Sequence of chain B:
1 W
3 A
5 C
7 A

Sequence of chain A:
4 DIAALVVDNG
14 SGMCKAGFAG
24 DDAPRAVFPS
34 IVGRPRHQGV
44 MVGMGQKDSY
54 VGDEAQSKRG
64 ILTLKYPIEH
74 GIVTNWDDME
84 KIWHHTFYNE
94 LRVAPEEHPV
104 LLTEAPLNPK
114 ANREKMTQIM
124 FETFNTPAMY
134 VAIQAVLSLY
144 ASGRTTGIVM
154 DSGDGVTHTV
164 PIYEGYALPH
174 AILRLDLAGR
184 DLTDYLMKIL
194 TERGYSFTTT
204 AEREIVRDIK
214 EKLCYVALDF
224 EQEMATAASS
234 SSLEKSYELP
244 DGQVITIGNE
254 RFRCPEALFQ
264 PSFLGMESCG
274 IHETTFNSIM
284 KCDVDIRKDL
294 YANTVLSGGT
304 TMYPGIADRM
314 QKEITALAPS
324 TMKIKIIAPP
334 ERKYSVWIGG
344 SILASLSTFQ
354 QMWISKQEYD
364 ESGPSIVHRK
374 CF

Interface contacts:
Residue G197 in chain A interacts with residue A3 in chain B (closest heavy-atom distance 3.7 Å).
Residue S199 in chain A interacts with residue W1 in chain B (closest heavy-atom distance 3.4 Å).
Residue Q246 in chain A is in contact with residue A3 in chain B (closest heavy-atom distance 4.1 Å).
Residue Y198 in chain A contacts residue W1 in chain B (closest heavy-atom distance 4.5 Å).
Residue F200 in chain A is in contact with residue A3 in chain B (closest heavy-atom distance 4.6 Å).
Residue G197 in chain A contacts residue W1 in chain B (closest heavy-atom distance 3.4 Å).
Residue L242 in chain A contacts residue A3 in chain B (closest heavy-atom distance 4.1 Å).
Residue Y198 in chain A interacts with residue A3 in chain B (closest heavy-atom distance 3.1 Å).
Residue I248 in chain A is in contact with residue A3 in chain B (closest heavy-atom distance 4.0 Å).
Residue S199 in chain A interacts with residue C5 in chain B (closest heavy-atom distance 4.0 Å).
Residue T194 in chain A interacts with residue W1 in chain B (closest heavy-atom distance 4.0 Å).
Residue S199 in chain A contacts residue A3 in chain B (closest heavy-atom distance 3.1 Å).

This data describes a binding interaction between two proteins.